Sequence of the second protein:
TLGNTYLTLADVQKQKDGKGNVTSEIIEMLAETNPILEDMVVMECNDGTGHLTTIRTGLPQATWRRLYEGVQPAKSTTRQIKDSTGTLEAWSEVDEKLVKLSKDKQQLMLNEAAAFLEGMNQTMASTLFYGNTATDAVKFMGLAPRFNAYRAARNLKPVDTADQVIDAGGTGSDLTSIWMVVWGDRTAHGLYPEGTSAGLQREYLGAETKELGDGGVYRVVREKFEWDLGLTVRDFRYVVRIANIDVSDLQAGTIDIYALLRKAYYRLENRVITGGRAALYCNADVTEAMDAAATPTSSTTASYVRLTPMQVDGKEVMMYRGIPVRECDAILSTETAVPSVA

Sequence of the first protein:
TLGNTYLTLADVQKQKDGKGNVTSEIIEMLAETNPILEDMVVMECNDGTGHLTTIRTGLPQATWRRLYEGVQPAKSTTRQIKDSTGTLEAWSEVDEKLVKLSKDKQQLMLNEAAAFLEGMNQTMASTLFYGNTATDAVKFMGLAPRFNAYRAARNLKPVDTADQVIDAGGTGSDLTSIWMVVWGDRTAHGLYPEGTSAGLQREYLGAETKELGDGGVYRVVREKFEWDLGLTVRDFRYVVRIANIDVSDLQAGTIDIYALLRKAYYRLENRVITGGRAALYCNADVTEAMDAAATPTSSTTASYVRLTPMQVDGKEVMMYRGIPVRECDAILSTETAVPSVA

The following describes two proteins that form a bound complex.

Interface contacts:
Residue Q82 in the second protein is in contact with residue K16 in the first protein (closest heavy-atom distance 3.2 Å).
Residue P75 in the second protein interacts with residue T7 in the first protein (closest heavy-atom distance 3.6 Å).
Residue T80 in the second protein is in contact with residue K16 in the first protein (closest heavy-atom distance 3.1 Å).
Residue P75 in the second protein contacts residue W93 in the first protein (closest heavy-atom distance 3.4 Å).
Residue R58 in the second protein interacts with residue I29 in the first protein (closest heavy-atom distance 3.3 Å).
Residue Y306 in the second protein interacts with residue P298 in the first protein (closest heavy-atom distance 3.5 Å).
Residue R58 in the second protein interacts with residue E30 in the first protein (closest heavy-atom distance 3.0 Å).
Residue R58 in the second protein is in contact with residue A117 in the first protein (closest heavy-atom distance 3.3 Å).
Residue K77 in the second protein contacts residue E114 in the first protein (closest heavy-atom distance 3.4 Å).
Residue W66 in the second protein contacts residue L90 in the first protein (closest heavy-atom distance 3.3 Å).
Residue R264 in the second protein contacts residue A294 in the first protein (closest heavy-atom distance 3.4 Å).
Residue K159 in the second protein contacts residue E34 in the first protein (closest heavy-atom distance 2.7 Å).
Residue K77 in the second protein interacts with residue D13 in the first protein (closest heavy-atom distance 3.0 Å).
Residue W66 in the second protein contacts residue T129 in the first protein (closest heavy-atom distance 3.5 Å).
Residue S78 in the second protein interacts with residue A117 in the first protein (closest heavy-atom distance 3.5 Å).
Residue R323 in the second protein is in contact with residue G316 in the first protein (closest heavy-atom distance 2.6 Å).
Residue V73 in the second protein interacts with residue W93 in the first protein (closest heavy-atom distance 3.4 Å).
Residue T65 in the second protein contacts residue L90 in the first protein (closest heavy-atom distance 3.4 Å).
Residue L61 in the second protein contacts residue A117 in the first protein (closest heavy-atom distance 3.4 Å).
Residue K77 in the second protein interacts with residue T7 in the first protein (closest heavy-atom distance 3.2 Å).
Residue Y268 in the second protein is in contact with residue E290 in the first protein (closest heavy-atom distance 3.4 Å).
Residue D237 in the second protein is in contact with residue I29 in the first protein (closest heavy-atom distance 3.0 Å).
Residue R308 in the second protein interacts with residue L309 in the first protein (closest heavy-atom distance 2.8 Å).
Residue L309 in the second protein contacts residue P311 in the first protein (closest heavy-atom distance 3.6 Å).
Residue D258 in the second protein contacts residue S300 in the first protein (closest heavy-atom distance 3.1 Å).
Residue R239 in the second protein interacts with residue E30 in the first protein (closest heavy-atom distance 3.3 Å).
Residue T65 in the second protein contacts residue E91 in the first protein (closest heavy-atom distance 3.1 Å).
Residue Y260 in the second protein is in contact with residue T299 in the first protein (closest heavy-atom distance 3.6 Å).
Residue A76 in the second protein contacts residue F118 in the first protein (closest heavy-atom distance 3.1 Å).
Residue V307 in the second protein interacts with residue L309 in the first protein (closest heavy-atom distance 3.3 Å).
Residue Y306 in the second protein contacts residue S301 in the first protein (closest heavy-atom distance 3.2 Å).
Residue A76 in the second protein contacts residue W93 in the first protein (closest heavy-atom distance 3.4 Å).
Residue R188 in the second protein is in contact with residue E27 in the first protein (closest heavy-atom distance 2.7 Å).
Residue R67 in the second protein interacts with residue T89 in the first protein (closest heavy-atom distance 3.5 Å).
Residue R323 in the second protein contacts residue D293 in the first protein (closest heavy-atom distance 3.5 Å).
Residue L54 in the second protein contacts residue K18 in the first protein (closest heavy-atom distance 3.5 Å).
Residue P160 in the second protein is in contact with residue M31 in the first protein (closest heavy-atom distance 3.0 Å).
Residue W66 in the second protein is in contact with residue T89 in the first protein (closest heavy-atom distance 3.4 Å).
Residue Q313 in the second protein interacts with residue P311 in the first protein (closest heavy-atom distance 3.6 Å).
Residue K77 in the second protein contacts residue N6 in the first protein (closest heavy-atom distance 3.5 Å).
Residue Q82 in the second protein is in contact with residue K18 in the first protein (closest heavy-atom distance 2.9 Å).
Residue Y322 in the second protein contacts residue D315 in the first protein (closest heavy-atom distance 2.9 Å).
Residue R67 in the second protein contacts residue E91 in the first protein (closest heavy-atom distance 3.3 Å).
Residue R58 in the second protein is in contact with residue L32 in the first protein (closest heavy-atom distance 3.1 Å).
Residue K77 in the second protein interacts with residue G5 in the first protein (closest heavy-atom distance 3.0 Å).
Residue T56 in the second protein interacts with residue I29 in the first protein (closest heavy-atom distance 3.0 Å).
Residue K265 in the second protein interacts with residue E290 in the first protein (closest heavy-atom distance 3.3 Å).
Residue W66 in the second protein contacts residue K141 in the first protein (closest heavy-atom distance 3.3 Å).
Residue P62 in the second protein contacts residue F118 in the first protein (closest heavy-atom distance 3.4 Å).
Residue W66 in the second protein is in contact with residue V140 in the first protein (closest heavy-atom distance 3.5 Å).
Residue Y306 in the second protein contacts residue T302 in the first protein (closest heavy-atom distance 3.2 Å).
Residue R323 in the second protein interacts with residue D315 in the first protein (closest heavy-atom distance 3.0 Å).
Residue D258 in the second protein interacts with residue T299 in the first protein (closest heavy-atom distance 3.1 Å).
Residue P62 in the second protein contacts residue A117 in the first protein (closest heavy-atom distance 3.6 Å).
Residue S78 in the second protein contacts residue E114 in the first protein (closest heavy-atom distance 2.5 Å).
Residue Y306 in the second protein contacts residue R308 in the first protein (closest heavy-atom distance 3.3 Å).
Residue V307 in the second protein is in contact with residue V314 in the first protein (closest heavy-atom distance 3.6 Å).
Residue T56 in the second protein is in contact with residue K16 in the first protein (closest heavy-atom distance 3.3 Å).
Residue Y268 in the second protein interacts with residue D293 in the first protein (closest heavy-atom distance 2.5 Å).
Residue L54 in the second protein contacts residue D19 in the first protein (closest heavy-atom distance 3.1 Å).